Sequence of chain A:
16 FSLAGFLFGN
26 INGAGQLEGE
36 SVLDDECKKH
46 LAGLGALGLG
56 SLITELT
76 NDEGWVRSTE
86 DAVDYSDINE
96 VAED

Sequence of chain B:
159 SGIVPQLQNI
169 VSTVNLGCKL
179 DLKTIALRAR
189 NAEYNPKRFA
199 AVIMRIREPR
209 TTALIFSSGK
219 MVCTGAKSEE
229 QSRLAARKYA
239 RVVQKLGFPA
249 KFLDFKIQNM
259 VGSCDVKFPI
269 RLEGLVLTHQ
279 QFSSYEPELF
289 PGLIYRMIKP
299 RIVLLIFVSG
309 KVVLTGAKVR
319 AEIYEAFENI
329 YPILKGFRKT

Interface contacts:
Residue N257 in chain B is in contact with residue L22 in chain A (closest heavy-atom distance 3.3 Å).
Residue N167 in chain B contacts residue F21 in chain A (closest heavy-atom distance 2.6 Å).
Residue N257 in chain B interacts with residue L61 in chain A (closest heavy-atom distance 3.6 Å).
Residue R239 in chain B contacts residue V96 in chain A (closest heavy-atom distance 3.5 Å).
Residue V240 in chain B is in contact with residue Y90 in chain A (closest heavy-atom distance 3.7 Å).
Residue G223 in chain B contacts residue N25 in chain A (closest heavy-atom distance 3.3 Å).
Residue C221 in chain B contacts residue F21 in chain A (closest heavy-atom distance 3.7 Å).
Residue R235 in chain B is in contact with residue D99 in chain A (closest heavy-atom distance 2.5 Å).
Residue N257 in chain B contacts residue L57 in chain A (closest heavy-atom distance 3.3 Å).
Residue K243 in chain B is in contact with residue I93 in chain A (closest heavy-atom distance 3.5 Å).
Residue E191 in chain B is in contact with residue V81 in chain A (closest heavy-atom distance 3.7 Å).
Residue R203 in chain B interacts with residue E33 in chain A (closest heavy-atom distance 3.5 Å).
Residue R205 in chain B is in contact with residue S91 in chain A (closest heavy-atom distance 3.0 Å).
Residue R294 in chain B contacts residue L52 in chain A (closest heavy-atom distance 3.0 Å).
Residue L212 in chain B interacts with residue N27 in chain A (closest heavy-atom distance 3.3 Å).
Residue R188 in chain B contacts residue V88 in chain A (closest heavy-atom distance 3.0 Å).
Residue N167 in chain B contacts residue L22 in chain A (closest heavy-atom distance 2.7 Å).
Residue V311 in chain B is in contact with residue F23 in chain A (closest heavy-atom distance 3.7 Å).
Residue R186 in chain B interacts with residue V88 in chain A (closest heavy-atom distance 3.4 Å).
Residue L287 in chain B contacts residue H45 in chain A (closest heavy-atom distance 3.2 Å).
Residue I204 in chain B interacts with residue S91 in chain A (closest heavy-atom distance 3.8 Å).
Residue T210 in chain B is in contact with residue I26 in chain A (closest heavy-atom distance 3.5 Å).
Residue V169 in chain B contacts residue F21 in chain A (closest heavy-atom distance 3.3 Å).
Residue R239 in chain B contacts residue A97 in chain A (closest heavy-atom distance 3.0 Å).
Residue K225 in chain B interacts with residue E35 in chain A (closest heavy-atom distance 3.7 Å).
Residue R239 in chain B interacts with residue I93 in chain A (closest heavy-atom distance 3.4 Å).
Residue R294 in chain B is in contact with residue G53 in chain A (closest heavy-atom distance 3.6 Å).
Residue R188 in chain B interacts with residue A87 in chain A (closest heavy-atom distance 2.4 Å).
Residue V220 in chain B interacts with residue F21 in chain A (closest heavy-atom distance 3.5 Å).
Residue L244 in chain B is in contact with residue Y90 in chain A (closest heavy-atom distance 3.3 Å).
Residue R186 in chain B is in contact with residue A87 in chain A (closest heavy-atom distance 3.4 Å).
Residue R186 in chain B is in contact with residue T84 in chain A (closest heavy-atom distance 3.8 Å).
Residue T222 in chain B contacts residue F21 in chain A (closest heavy-atom distance 3.1 Å).
Residue R188 in chain B is in contact with residue D89 in chain A (closest heavy-atom distance 3.3 Å).
Residue F288 in chain B is in contact with residue H45 in chain A (closest heavy-atom distance 3.5 Å).
Residue K243 in chain B contacts residue E95 in chain A (closest heavy-atom distance 3.5 Å).
Residue A190 in chain B is in contact with residue V81 in chain A (closest heavy-atom distance 3.4 Å).
Residue L185 in chain B interacts with residue R82 in chain A (closest heavy-atom distance 3.4 Å).
Residue A184 in chain B interacts with residue R82 in chain A (closest heavy-atom distance 3.6 Å).
Residue V169 in chain B interacts with residue L61 in chain A (closest heavy-atom distance 3.8 Å).
Residue R203 in chain B contacts residue N27 in chain A (closest heavy-atom distance 3.0 Å).
Residue A187 in chain B contacts residue Y90 in chain A (closest heavy-atom distance 3.7 Å).
Residue T313 in chain B is in contact with residue L22 in chain A (closest heavy-atom distance 3.3 Å).
Residue R239 in chain B interacts with residue E95 in chain A (closest heavy-atom distance 3.0 Å).
Residue N167 in chain B interacts with residue G24 in chain A (closest heavy-atom distance 3.1 Å).
Residue F197 in chain B contacts residue F16 in chain A (closest heavy-atom distance 3.5 Å).
Residue R196 in chain B contacts residue F16 in chain A (closest heavy-atom distance 3.3 Å).
Residue L185 in chain B interacts with residue S83 in chain A (closest heavy-atom distance 3.4 Å).
Residue P289 in chain B contacts residue H45 in chain A (closest heavy-atom distance 3.5 Å).
Residue V240 in chain B is in contact with residue I93 in chain A (closest heavy-atom distance 3.7 Å).
Residue R235 in chain B is in contact with residue A97 in chain A (closest heavy-atom distance 2.8 Å).
Residue V220 in chain B contacts residue L61 in chain A (closest heavy-atom distance 3.6 Å).
Residue K236 in chain B interacts with residue I93 in chain A (closest heavy-atom distance 3.6 Å).
Residue L212 in chain B interacts with residue F21 in chain A (closest heavy-atom distance 3.6 Å).
Residue R208 in chain B contacts residue N25 in chain A (closest heavy-atom distance 3.3 Å).
Residue R235 in chain B contacts residue E98 in chain A (closest heavy-atom distance 3.3 Å).
Residue I201 in chain B is in contact with residue N27 in chain A (closest heavy-atom distance 3.3 Å).
Residue F305 in chain B contacts residue E41 in chain A (closest heavy-atom distance 3.2 Å).
Residue L185 in chain B contacts residue T84 in chain A (closest heavy-atom distance 2.7 Å).
Residue V259 in chain B contacts residue L22 in chain A (closest heavy-atom distance 3.2 Å).

This data describes a binding interaction between two proteins.